Sequence of protein 1:
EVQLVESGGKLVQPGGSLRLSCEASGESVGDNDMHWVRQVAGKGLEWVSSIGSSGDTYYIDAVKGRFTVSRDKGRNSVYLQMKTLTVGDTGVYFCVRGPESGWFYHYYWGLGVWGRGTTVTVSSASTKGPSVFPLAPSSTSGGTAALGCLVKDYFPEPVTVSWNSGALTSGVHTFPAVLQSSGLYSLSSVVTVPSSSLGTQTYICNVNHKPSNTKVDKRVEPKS

Residue-level contacts at the interface:
Residue W103 in protein 1 contacts residue S39 in protein 2 (closest heavy-atom distance 4.4 Å).
Residue Y107 in protein 1 is in contact with residue S39 in protein 2 (closest heavy-atom distance 2.5 Å).
Residue Y105 in protein 1 contacts residue V17 in protein 2 (closest heavy-atom distance 3.6 Å).
Residue Y105 in protein 1 is in contact with residue T18 in protein 2 (closest heavy-atom distance 3.7 Å).
Residue H106 in protein 1 is in contact with residue C38 in protein 2 (closest heavy-atom distance 4.1 Å).
Residue H106 in protein 1 interacts with residue T15 in protein 2 (closest heavy-atom distance 3.2 Å).
Residue Y107 in protein 1 is in contact with residue N41 in protein 2 (closest heavy-atom distance 4.7 Å).
Residue W103 in protein 1 is in contact with residue E58 in protein 2 (closest heavy-atom distance 3.7 Å).
Residue Y107 in protein 1 is in contact with residue F40 in protein 2 (closest heavy-atom distance 4.4 Å).
Residue E100 in protein 1 is in contact with residue K57 in protein 2 (closest heavy-atom distance 3.4 Å).
Residue H106 in protein 1 interacts with residue H13 in protein 2 (closest heavy-atom distance 3.4 Å).
Residue W103 in protein 1 interacts with residue Y59 in protein 2 (closest heavy-atom distance 4.1 Å).
Residue Y105 in protein 1 interacts with residue T15 in protein 2 (closest heavy-atom distance 3.2 Å).
Residue Y105 in protein 1 is in contact with residue N37 in protein 2 (closest heavy-atom distance 4.5 Å).
Residue D31 in protein 1 contacts residue K54 in protein 2 (closest heavy-atom distance 3.4 Å).
Residue Y105 in protein 1 is in contact with residue N16 in protein 2 (closest heavy-atom distance 2.4 Å).
Residue W103 in protein 1 contacts residue K57 in protein 2 (closest heavy-atom distance 3.8 Å).
Residue H106 in protein 1 is in contact with residue S39 in protein 2 (closest heavy-atom distance 4.2 Å).
Residue Y107 in protein 1 contacts residue K57 in protein 2 (closest heavy-atom distance 4.3 Å).
Residue Y107 in protein 1 contacts residue H13 in protein 2 (closest heavy-atom distance 3.7 Å).
Residue H106 in protein 1 contacts residue Y59 in protein 2 (closest heavy-atom distance 4.7 Å).
Residue H106 in protein 1 is in contact with residue N37 in protein 2 (closest heavy-atom distance 2.7 Å).

This data describes a binding interaction between two proteins.

Sequence of protein 2:
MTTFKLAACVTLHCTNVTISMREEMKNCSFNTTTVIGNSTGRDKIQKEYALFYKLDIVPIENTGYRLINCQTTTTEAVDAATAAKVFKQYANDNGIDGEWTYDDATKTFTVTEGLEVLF